The following describes two proteins that form a bound complex.

Residue-level contacts at the interface:
Residue A22 in protein 1 contacts residue W26 in protein 2 (closest heavy-atom distance 4.8 Å).
Residue L23 in protein 1 interacts with residue W26 in protein 2 (closest heavy-atom distance 3.8 Å).
Residue F51 in protein 1 contacts residue R55 in protein 2 (closest heavy-atom distance 4.7 Å).
Residue L23 in protein 1 interacts with residue H29 in protein 2 (closest heavy-atom distance 3.9 Å).
Residue F51 in protein 1 is in contact with residue A53 in protein 2 (closest heavy-atom distance 3.5 Å).
Residue A22 in protein 1 interacts with residue L60 in protein 2 (closest heavy-atom distance 4.2 Å).
Residue A56 in protein 1 is in contact with residue R50 in protein 2 (closest heavy-atom distance 4.6 Å).
Residue W26 in protein 1 interacts with residue W26 in protein 2 (closest heavy-atom distance 3.3 Å).
Residue A56 in protein 1 contacts residue A22 in protein 2 (closest heavy-atom distance 3.6 Å).
Residue P25 in protein 1 contacts residue L23 in protein 2 (closest heavy-atom distance 4.1 Å).
Residue F51 in protein 1 is in contact with residue A56 in protein 2 (closest heavy-atom distance 3.5 Å).
Residue P25 in protein 1 is in contact with residue A22 in protein 2 (closest heavy-atom distance 3.8 Å).
Residue F51 in protein 1 contacts residue H59 in protein 2 (closest heavy-atom distance 4.3 Å).
Residue A22 in protein 1 interacts with residue P25 in protein 2 (closest heavy-atom distance 3.8 Å).
Residue R50 in protein 1 interacts with residue A53 in protein 2 (closest heavy-atom distance 3.4 Å).
Residue L23 in protein 1 is in contact with residue P25 in protein 2 (closest heavy-atom distance 4.1 Å).
Residue W26 in protein 1 is in contact with residue A22 in protein 2 (closest heavy-atom distance 4.8 Å).
Residue A56 in protein 1 is in contact with residue F51 in protein 2 (closest heavy-atom distance 3.5 Å).
Residue W26 in protein 1 interacts with residue L23 in protein 2 (closest heavy-atom distance 3.8 Å).
Residue H59 in protein 1 contacts residue I19 in protein 2 (closest heavy-atom distance 3.7 Å).
Residue R50 in protein 1 is in contact with residue R55 in protein 2 (closest heavy-atom distance 2.8 Å).
Residue R55 in protein 1 is in contact with residue I19 in protein 2 (closest heavy-atom distance 5.0 Å).
Residue R55 in protein 1 is in contact with residue F51 in protein 2 (closest heavy-atom distance 4.7 Å).
Residue W27 in protein 1 contacts residue W26 in protein 2 (closest heavy-atom distance 3.9 Å).
Residue A56 in protein 1 is in contact with residue I19 in protein 2 (closest heavy-atom distance 3.6 Å).
Residue R55 in protein 1 interacts with residue R50 in protein 2 (closest heavy-atom distance 2.8 Å).
Residue H29 in protein 1 contacts residue L23 in protein 2 (closest heavy-atom distance 3.9 Å).
Residue A53 in protein 1 is in contact with residue L52 in protein 2 (closest heavy-atom distance 3.8 Å).
Residue W26 in protein 1 contacts residue W27 in protein 2 (closest heavy-atom distance 3.9 Å).
Residue R50 in protein 1 contacts residue A56 in protein 2 (closest heavy-atom distance 4.6 Å).
Residue L23 in protein 1 contacts residue L60 in protein 2 (closest heavy-atom distance 4.3 Å).
Residue A53 in protein 1 contacts residue R50 in protein 2 (closest heavy-atom distance 3.4 Å).
Residue L60 in protein 1 interacts with residue L23 in protein 2 (closest heavy-atom distance 4.3 Å).
Residue I19 in protein 1 is in contact with residue R55 in protein 2 (closest heavy-atom distance 5.0 Å).
Residue H59 in protein 1 contacts residue F51 in protein 2 (closest heavy-atom distance 4.3 Å).
Residue L60 in protein 1 interacts with residue I19 in protein 2 (closest heavy-atom distance 4.2 Å).
Residue I19 in protein 1 interacts with residue L60 in protein 2 (closest heavy-atom distance 4.2 Å).
Residue L60 in protein 1 is in contact with residue A22 in protein 2 (closest heavy-atom distance 4.2 Å).
Residue A53 in protein 1 interacts with residue F51 in protein 2 (closest heavy-atom distance 3.5 Å).
Residue A53 in protein 1 is in contact with residue A53 in protein 2 (closest heavy-atom distance 4.8 Å).
Residue A22 in protein 1 is in contact with residue A22 in protein 2 (closest heavy-atom distance 4.1 Å).
Residue I19 in protein 1 is in contact with residue A56 in protein 2 (closest heavy-atom distance 3.6 Å).
Residue A22 in protein 1 interacts with residue A56 in protein 2 (closest heavy-atom distance 3.6 Å).
Residue L52 in protein 1 contacts residue L52 in protein 2 (closest heavy-atom distance 4.9 Å).
Residue I19 in protein 1 is in contact with residue H59 in protein 2 (closest heavy-atom distance 3.7 Å).
Residue L52 in protein 1 interacts with residue A53 in protein 2 (closest heavy-atom distance 3.8 Å).

Sequence of protein 1:
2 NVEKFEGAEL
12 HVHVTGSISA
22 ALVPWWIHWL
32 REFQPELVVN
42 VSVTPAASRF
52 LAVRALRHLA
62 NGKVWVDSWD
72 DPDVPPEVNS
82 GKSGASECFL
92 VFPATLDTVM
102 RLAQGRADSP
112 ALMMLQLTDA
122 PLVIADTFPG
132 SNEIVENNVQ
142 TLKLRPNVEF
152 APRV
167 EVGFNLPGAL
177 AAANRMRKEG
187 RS

Sequence of protein 2:
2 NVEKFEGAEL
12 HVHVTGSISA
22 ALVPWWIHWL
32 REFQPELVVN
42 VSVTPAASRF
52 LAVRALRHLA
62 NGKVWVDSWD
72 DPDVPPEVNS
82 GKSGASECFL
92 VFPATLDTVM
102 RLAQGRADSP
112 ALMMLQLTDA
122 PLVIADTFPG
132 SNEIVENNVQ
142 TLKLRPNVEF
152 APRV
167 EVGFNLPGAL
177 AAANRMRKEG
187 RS